Sequence of chain A:
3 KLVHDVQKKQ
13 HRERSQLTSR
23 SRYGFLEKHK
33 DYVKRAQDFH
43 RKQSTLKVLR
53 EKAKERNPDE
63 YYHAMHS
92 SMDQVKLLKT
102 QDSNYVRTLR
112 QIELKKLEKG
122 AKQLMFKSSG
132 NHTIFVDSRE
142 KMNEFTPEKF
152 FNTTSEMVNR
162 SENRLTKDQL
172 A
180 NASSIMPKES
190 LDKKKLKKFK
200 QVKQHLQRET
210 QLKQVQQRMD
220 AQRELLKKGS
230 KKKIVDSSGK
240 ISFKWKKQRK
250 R

The following describes two proteins that form a bound complex.

Sequence of chain B:
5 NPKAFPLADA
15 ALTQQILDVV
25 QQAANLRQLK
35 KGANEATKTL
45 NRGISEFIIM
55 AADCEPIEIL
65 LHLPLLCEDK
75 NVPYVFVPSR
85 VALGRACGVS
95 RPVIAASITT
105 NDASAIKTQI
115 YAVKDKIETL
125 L

Interface contacts:
Residue W244 in chain A interacts with residue N29 in chain B (closest heavy-atom distance 4.6 Å).
Residue R248 in chain A interacts with residue V93 in chain B (closest heavy-atom distance 4.9 Å).
Residue K249 in chain A contacts residue S94 in chain B (closest heavy-atom distance 4.2 Å).
Residue K249 in chain A is in contact with residue V93 in chain B (closest heavy-atom distance 3.7 Å).
Residue R248 in chain A interacts with residue G92 in chain B (closest heavy-atom distance 3.6 Å).
Residue K249 in chain A interacts with residue G92 in chain B (closest heavy-atom distance 3.4 Å).